Sequence of chain A:
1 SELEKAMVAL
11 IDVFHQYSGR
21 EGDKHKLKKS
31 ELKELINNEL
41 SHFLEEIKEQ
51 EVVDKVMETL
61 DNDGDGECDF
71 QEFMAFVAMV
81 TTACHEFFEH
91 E

These two protein chains interact to form a complex.

Sequence of chain B:
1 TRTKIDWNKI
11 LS

Residue-level contacts at the interface:
Residue F87 in chain A contacts residue R2 in chain B (closest heavy-atom distance 4.9 Å).
Residue T59 in chain A contacts residue N8 in chain B (closest heavy-atom distance 3.1 Å).
Residue V52 in chain A interacts with residue I10 in chain B (closest heavy-atom distance 3.2 Å).
Residue E86 in chain A interacts with residue T1 in chain B (closest heavy-atom distance 4.9 Å).
Residue E46 in chain A is in contact with residue W7 in chain B (closest heavy-atom distance 3.0 Å).
Residue V56 in chain A contacts residue W7 in chain B (closest heavy-atom distance 3.6 Å).
Residue C84 in chain A interacts with residue I5 in chain B (closest heavy-atom distance 3.9 Å).
Residue E45 in chain A interacts with residue W7 in chain B (closest heavy-atom distance 4.4 Å).
Residue K55 in chain A contacts residue K9 in chain B (closest heavy-atom distance 3.9 Å).
Residue V56 in chain A interacts with residue I10 in chain B (closest heavy-atom distance 3.7 Å).
Residue V80 in chain A interacts with residue W7 in chain B (closest heavy-atom distance 3.0 Å).
Residue V80 in chain A interacts with residue I5 in chain B (closest heavy-atom distance 4.0 Å).
Residue M79 in chain A interacts with residue W7 in chain B (closest heavy-atom distance 3.3 Å).
Residue C84 in chain A is in contact with residue T1 in chain B (closest heavy-atom distance 4.5 Å).
Residue M79 in chain A is in contact with residue I5 in chain B (closest heavy-atom distance 3.3 Å).
Residue K48 in chain A is in contact with residue L11 in chain B (closest heavy-atom distance 3.9 Å).
Residue E86 in chain A contacts residue R2 in chain B (closest heavy-atom distance 3.1 Å).
Residue M79 in chain A contacts residue D6 in chain B (closest heavy-atom distance 3.1 Å).
Residue C84 in chain A contacts residue R2 in chain B (closest heavy-atom distance 4.2 Å).
Residue A83 in chain A is in contact with residue R2 in chain B (closest heavy-atom distance 3.0 Å).
Residue A83 in chain A contacts residue D6 in chain B (closest heavy-atom distance 3.5 Å).
Residue T59 in chain A interacts with residue W7 in chain B (closest heavy-atom distance 3.4 Å).
Residue A83 in chain A interacts with residue T1 in chain B (closest heavy-atom distance 3.0 Å).
Residue I47 in chain A interacts with residue W7 in chain B (closest heavy-atom distance 4.7 Å).
Residue T59 in chain A interacts with residue K9 in chain B (closest heavy-atom distance 3.2 Å).
Residue M79 in chain A interacts with residue N8 in chain B (closest heavy-atom distance 4.9 Å).
Residue T59 in chain A interacts with residue I10 in chain B (closest heavy-atom distance 3.1 Å).
Residue F76 in chain A interacts with residue W7 in chain B (closest heavy-atom distance 4.1 Å).
Residue K55 in chain A contacts residue I10 in chain B (closest heavy-atom distance 3.5 Å).
Residue K48 in chain A is in contact with residue W7 in chain B (closest heavy-atom distance 4.2 Å).
Residue A83 in chain A is in contact with residue I5 in chain B (closest heavy-atom distance 2.7 Å).